Sequence of protein 2:
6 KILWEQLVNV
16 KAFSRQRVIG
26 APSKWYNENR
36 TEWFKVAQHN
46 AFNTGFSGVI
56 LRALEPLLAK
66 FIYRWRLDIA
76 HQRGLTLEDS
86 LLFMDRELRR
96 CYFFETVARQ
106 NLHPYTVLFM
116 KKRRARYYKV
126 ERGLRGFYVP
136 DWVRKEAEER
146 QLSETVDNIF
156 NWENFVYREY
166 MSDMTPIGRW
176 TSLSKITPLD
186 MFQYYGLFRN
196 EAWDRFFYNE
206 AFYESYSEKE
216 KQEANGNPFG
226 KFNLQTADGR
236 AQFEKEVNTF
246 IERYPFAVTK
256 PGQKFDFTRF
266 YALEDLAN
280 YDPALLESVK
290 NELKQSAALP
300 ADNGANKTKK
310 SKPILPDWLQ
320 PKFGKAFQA

Sequence of protein 1:
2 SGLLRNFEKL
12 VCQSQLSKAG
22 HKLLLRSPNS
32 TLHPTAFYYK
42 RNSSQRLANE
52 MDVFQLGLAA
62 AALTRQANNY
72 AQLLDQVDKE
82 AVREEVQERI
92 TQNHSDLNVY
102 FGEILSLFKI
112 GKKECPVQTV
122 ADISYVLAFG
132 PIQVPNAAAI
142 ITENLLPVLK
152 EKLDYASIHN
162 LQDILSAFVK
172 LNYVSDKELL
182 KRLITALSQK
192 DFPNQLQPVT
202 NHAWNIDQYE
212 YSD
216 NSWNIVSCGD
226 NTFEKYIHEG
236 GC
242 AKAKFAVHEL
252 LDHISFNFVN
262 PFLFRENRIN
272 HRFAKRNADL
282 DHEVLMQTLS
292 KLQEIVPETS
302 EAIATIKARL

Residue-level contacts at the interface:
Residue V23 in protein 2 interacts with residue S44 in protein 1 (closest heavy-atom distance 4.6 Å).
Residue A17 in protein 2 interacts with residue N258 in protein 1 (closest heavy-atom distance 4.9 Å).
Residue Q21 in protein 2 contacts residue N43 in protein 1 (closest heavy-atom distance 4.8 Å).
Residue F18 in protein 2 interacts with residue N258 in protein 1 (closest heavy-atom distance 3.9 Å).
Residue F18 in protein 2 is in contact with residue F259 in protein 1 (closest heavy-atom distance 4.0 Å).
Residue K214 in protein 2 contacts residue E89 in protein 1 (closest heavy-atom distance 3.4 Å).

The following describes two proteins that form a bound complex.